Sequence of chain A:
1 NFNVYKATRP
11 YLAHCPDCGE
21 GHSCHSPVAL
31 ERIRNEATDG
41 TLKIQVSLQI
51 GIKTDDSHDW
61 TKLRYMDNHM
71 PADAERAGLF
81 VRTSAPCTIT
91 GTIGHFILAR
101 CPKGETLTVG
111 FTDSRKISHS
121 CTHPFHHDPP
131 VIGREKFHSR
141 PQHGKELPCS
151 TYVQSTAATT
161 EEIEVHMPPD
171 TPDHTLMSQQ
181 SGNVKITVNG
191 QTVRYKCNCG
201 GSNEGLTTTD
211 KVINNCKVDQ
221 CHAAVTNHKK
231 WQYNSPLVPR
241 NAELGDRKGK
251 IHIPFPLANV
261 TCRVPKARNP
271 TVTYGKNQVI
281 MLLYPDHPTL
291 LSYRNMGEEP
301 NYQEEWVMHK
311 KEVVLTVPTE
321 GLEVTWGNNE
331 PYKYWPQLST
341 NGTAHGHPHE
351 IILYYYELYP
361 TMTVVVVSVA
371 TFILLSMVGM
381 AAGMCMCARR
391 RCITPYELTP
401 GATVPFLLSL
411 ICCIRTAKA

Sequence of chain B:
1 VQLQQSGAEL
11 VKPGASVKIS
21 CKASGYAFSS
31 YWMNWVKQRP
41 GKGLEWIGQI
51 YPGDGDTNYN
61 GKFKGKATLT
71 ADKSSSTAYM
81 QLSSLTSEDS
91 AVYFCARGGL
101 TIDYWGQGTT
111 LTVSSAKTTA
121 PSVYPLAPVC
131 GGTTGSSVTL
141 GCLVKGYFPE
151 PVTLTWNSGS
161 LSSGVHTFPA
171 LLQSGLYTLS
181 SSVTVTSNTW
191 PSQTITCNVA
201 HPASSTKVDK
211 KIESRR

This data describes a binding interaction between two proteins.

Residue-level contacts at the interface:
Residue N203 in chain A interacts with residue Y31 in chain B (closest heavy-atom distance 5.0 Å).